Residue-level contacts at the interface:
Residue D132 in protein 2 interacts with residue R14 in protein 1 (closest heavy-atom distance 4.9 Å).
Residue M120 in protein 2 is in contact with residue L17 in protein 1 (closest heavy-atom distance 4.8 Å).
Residue V116 in protein 2 contacts residue Y13 in protein 1 (closest heavy-atom distance 4.6 Å).

The following describes two proteins that form a bound complex.

Sequence of protein 1:
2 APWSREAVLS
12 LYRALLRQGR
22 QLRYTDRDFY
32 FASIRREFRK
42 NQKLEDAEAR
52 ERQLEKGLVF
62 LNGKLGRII

Sequence of protein 2:
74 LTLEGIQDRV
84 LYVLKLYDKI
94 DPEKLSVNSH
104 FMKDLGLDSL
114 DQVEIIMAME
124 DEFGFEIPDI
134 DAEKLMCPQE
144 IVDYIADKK